Sequence of the second protein:
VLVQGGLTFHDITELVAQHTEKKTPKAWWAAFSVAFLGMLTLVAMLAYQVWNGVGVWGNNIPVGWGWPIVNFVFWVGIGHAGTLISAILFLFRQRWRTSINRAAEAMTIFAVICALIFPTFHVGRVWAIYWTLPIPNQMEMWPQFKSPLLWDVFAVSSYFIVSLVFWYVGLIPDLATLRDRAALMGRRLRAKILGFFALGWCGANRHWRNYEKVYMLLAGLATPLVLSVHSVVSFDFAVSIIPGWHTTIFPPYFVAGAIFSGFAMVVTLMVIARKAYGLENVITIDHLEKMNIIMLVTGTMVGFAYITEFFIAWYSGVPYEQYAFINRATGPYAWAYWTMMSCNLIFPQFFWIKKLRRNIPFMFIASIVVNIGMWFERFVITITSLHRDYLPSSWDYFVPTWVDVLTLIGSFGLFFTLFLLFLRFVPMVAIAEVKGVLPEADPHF

These two protein chains interact to form a complex.

Sequence of the first protein:
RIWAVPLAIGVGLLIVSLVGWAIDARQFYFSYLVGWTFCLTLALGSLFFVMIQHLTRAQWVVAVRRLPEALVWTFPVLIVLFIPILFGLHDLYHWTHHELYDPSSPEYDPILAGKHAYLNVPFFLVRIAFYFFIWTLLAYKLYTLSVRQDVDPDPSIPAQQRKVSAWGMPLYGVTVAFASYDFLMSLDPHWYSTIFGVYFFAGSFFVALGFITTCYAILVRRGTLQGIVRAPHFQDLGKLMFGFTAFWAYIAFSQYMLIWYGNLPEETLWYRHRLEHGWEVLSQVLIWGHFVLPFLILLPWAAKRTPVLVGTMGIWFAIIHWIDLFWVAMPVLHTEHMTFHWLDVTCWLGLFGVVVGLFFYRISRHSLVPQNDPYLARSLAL

Residue-level contacts at the interface:
Residue T265 in the second protein interacts with residue I229 in the first protein (closest heavy-atom distance 3.6 Å).
Residue Y332 in the second protein contacts residue M219 in the first protein (closest heavy-atom distance 3.7 Å).
Residue H263 in the second protein is in contact with residue I293 in the first protein (closest heavy-atom distance 3.5 Å).
Residue Y332 in the second protein contacts residue S220 in the first protein (closest heavy-atom distance 4.0 Å).
Residue M233 in the second protein contacts residue K273 in the first protein (closest heavy-atom distance 3.7 Å).
Residue Y332 in the second protein interacts with residue K149 in the first protein (closest heavy-atom distance 3.7 Å).
Residue W331 in the second protein contacts residue Y152 in the first protein (closest heavy-atom distance 4.1 Å).
Residue F109 in the second protein is in contact with residue L274 in the first protein (closest heavy-atom distance 4.2 Å).
Residue Y332 in the second protein is in contact with residue L153 in the first protein (closest heavy-atom distance 4.2 Å).
Residue R110 in the second protein is in contact with residue D270 in the first protein (closest heavy-atom distance 2.5 Å).
Residue F252 in the second protein interacts with residue S288 in the first protein (closest heavy-atom distance 3.9 Å).
Residue R110 in the second protein interacts with residue W94 in the first protein (closest heavy-atom distance 4.2 Å).
Residue I266 in the second protein is in contact with residue I229 in the first protein (closest heavy-atom distance 3.7 Å).
Residue V256 in the second protein contacts residue Y295 in the first protein (closest heavy-atom distance 3.0 Å).
Residue T264 in the second protein is in contact with residue T228 in the first protein (closest heavy-atom distance 3.4 Å).
Residue P269 in the second protein contacts residue I229 in the first protein (closest heavy-atom distance 3.6 Å).
Residue I258 in the second protein interacts with residue G296 in the first protein (closest heavy-atom distance 3.7 Å).
Residue I258 in the second protein interacts with residue L298 in the first protein (closest heavy-atom distance 3.6 Å).
Residue W168 in the second protein is in contact with residue M291 in the first protein (closest heavy-atom distance 3.5 Å).
Residue L244 in the second protein contacts residue Y284 in the first protein (closest heavy-atom distance 3.0 Å).
Residue T265 in the second protein is in contact with residue I293 in the first protein (closest heavy-atom distance 3.8 Å).
Residue S333 in the second protein is in contact with residue Y226 in the first protein (closest heavy-atom distance 3.3 Å).
Residue F328 in the second protein is in contact with residue Y152 in the first protein (closest heavy-atom distance 3.4 Å).
Residue K307 in the second protein is in contact with residue L89 in the first protein (closest heavy-atom distance 3.1 Å).
Residue V335 in the second protein contacts residue Y226 in the first protein (closest heavy-atom distance 3.2 Å).
Residue A255 in the second protein contacts residue L292 in the first protein (closest heavy-atom distance 3.2 Å).
Residue S248 in the second protein is in contact with residue Y284 in the first protein (closest heavy-atom distance 2.9 Å).
Residue V272 in the second protein interacts with residue Y284 in the first protein (closest heavy-atom distance 4.1 Å).
Residue H263 in the second protein is in contact with residue L292 in the first protein (closest heavy-atom distance 3.4 Å).
Residue P268 in the second protein interacts with residue S288 in the first protein (closest heavy-atom distance 3.5 Å).
Residue P269 in the second protein contacts residue I285 in the first protein (closest heavy-atom distance 3.6 Å).
Residue F321 in the second protein contacts residue P204 in the first protein (closest heavy-atom distance 3.2 Å).
Residue H263 in the second protein is in contact with residue L298 in the first protein (closest heavy-atom distance 3.7 Å).
Residue T265 in the second protein contacts residue Q289 in the first protein (closest heavy-atom distance 4.0 Å).
Residue T265 in the second protein interacts with residue T228 in the first protein (closest heavy-atom distance 3.0 Å).
Residue I324 in the second protein contacts residue F212 in the first protein (closest heavy-atom distance 3.5 Å).
Residue P268 in the second protein is in contact with residue Y284 in the first protein (closest heavy-atom distance 3.0 Å).
Residue S333 in the second protein contacts residue K149 in the first protein (closest heavy-atom distance 3.5 Å).
Residue I329 in the second protein interacts with residue Y226 in the first protein (closest heavy-atom distance 4.2 Å).
Residue Y332 in the second protein interacts with residue Y215 in the first protein (closest heavy-atom distance 4.2 Å).
Residue W331 in the second protein is in contact with residue A147 in the first protein (closest heavy-atom distance 3.7 Å).
Residue Q111 in the second protein is in contact with residue T90 in the first protein (closest heavy-atom distance 4.1 Å).
Residue I329 in the second protein is in contact with residue T228 in the first protein (closest heavy-atom distance 3.9 Å).
Residue F321 in the second protein interacts with residue V208 in the first protein (closest heavy-atom distance 3.4 Å).
Residue P269 in the second protein contacts residue Y284 in the first protein (closest heavy-atom distance 3.5 Å).
Residue W331 in the second protein is in contact with residue A151 in the first protein (closest heavy-atom distance 3.5 Å).
Residue S333 in the second protein interacts with residue P223 in the first protein (closest heavy-atom distance 3.9 Å).
Residue F252 in the second protein contacts residue M291 in the first protein (closest heavy-atom distance 3.4 Å).
Residue T265 in the second protein contacts residue S288 in the first protein (closest heavy-atom distance 3.1 Å).
Residue I266 in the second protein interacts with residue T228 in the first protein (closest heavy-atom distance 2.5 Å).
Residue M233 in the second protein is in contact with residue K338 in the first protein (closest heavy-atom distance 3.5 Å).
Residue R110 in the second protein interacts with residue P266 in the first protein (closest heavy-atom distance 3.9 Å).
Residue V256 in the second protein interacts with residue L292 in the first protein (closest heavy-atom distance 3.3 Å).
Residue H263 in the second protein is in contact with residue E300 in the first protein (closest heavy-atom distance 3.2 Å).
Residue F252 in the second protein interacts with residue L292 in the first protein (closest heavy-atom distance 3.6 Å).
Residue T325 in the second protein contacts residue Y215 in the first protein (closest heavy-atom distance 3.7 Å).
Residue L108 in the second protein is in contact with residue K273 in the first protein (closest heavy-atom distance 4.0 Å).
Residue K230 in the second protein interacts with residue W335 in the first protein (closest heavy-atom distance 3.8 Å).
Residue S333 in the second protein interacts with residue W225 in the first protein (closest heavy-atom distance 4.0 Å).
Residue W331 in the second protein contacts residue G148 in the first protein (closest heavy-atom distance 2.6 Å).